Sequence of chain B:
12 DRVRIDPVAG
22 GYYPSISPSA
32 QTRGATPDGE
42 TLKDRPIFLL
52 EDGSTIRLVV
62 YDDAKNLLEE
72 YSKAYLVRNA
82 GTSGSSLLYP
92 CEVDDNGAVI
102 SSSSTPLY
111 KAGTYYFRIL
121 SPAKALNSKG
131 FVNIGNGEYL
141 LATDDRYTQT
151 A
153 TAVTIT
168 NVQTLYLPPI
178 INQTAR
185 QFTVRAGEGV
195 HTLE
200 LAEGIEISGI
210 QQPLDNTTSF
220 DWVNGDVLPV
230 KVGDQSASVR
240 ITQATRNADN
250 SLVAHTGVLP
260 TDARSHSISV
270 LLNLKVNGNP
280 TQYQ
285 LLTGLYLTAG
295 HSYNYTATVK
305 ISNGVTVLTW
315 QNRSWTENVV

Sequence of chain A:
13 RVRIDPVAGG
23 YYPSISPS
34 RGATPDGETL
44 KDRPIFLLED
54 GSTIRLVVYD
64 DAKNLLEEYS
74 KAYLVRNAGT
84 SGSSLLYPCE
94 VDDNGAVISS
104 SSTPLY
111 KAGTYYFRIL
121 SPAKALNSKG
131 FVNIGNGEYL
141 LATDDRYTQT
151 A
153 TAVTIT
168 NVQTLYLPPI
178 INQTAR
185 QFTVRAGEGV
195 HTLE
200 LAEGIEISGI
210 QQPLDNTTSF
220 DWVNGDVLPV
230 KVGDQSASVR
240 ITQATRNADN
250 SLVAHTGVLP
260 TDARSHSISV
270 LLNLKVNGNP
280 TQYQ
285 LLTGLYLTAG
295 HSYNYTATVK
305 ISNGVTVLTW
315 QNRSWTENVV

The following describes two proteins that form a bound complex.

Contacts between the two chains:
Residue P279 in chain B is in contact with residue V324 in chain A (closest heavy-atom distance 3.2 Å).
Residue T320 in chain B interacts with residue Y282 in chain A (closest heavy-atom distance 3.8 Å).
Residue Y282 in chain B contacts residue E321 in chain A (closest heavy-atom distance 3.8 Å).
Residue W319 in chain B is in contact with residue K304 in chain A (closest heavy-atom distance 3.6 Å).
Residue V311 in chain B is in contact with residue E321 in chain A (closest heavy-atom distance 3.5 Å).
Residue W314 in chain B contacts residue W319 in chain A (closest heavy-atom distance 3.9 Å).
Residue N322 in chain B contacts residue Y282 in chain A (closest heavy-atom distance 3.8 Å).
Residue T320 in chain B is in contact with residue Q283 in chain A (closest heavy-atom distance 3.5 Å).
Residue L285 in chain B is in contact with residue T287 in chain A (closest heavy-atom distance 3.1 Å).
Residue N316 in chain B interacts with residue Q315 in chain A (closest heavy-atom distance 3.6 Å).
Residue V323 in chain B interacts with residue Q281 in chain A (closest heavy-atom distance 2.9 Å).
Residue Q283 in chain B contacts residue T320 in chain A (closest heavy-atom distance 3.2 Å).
Residue R317 in chain B is in contact with residue W314 in chain A (closest heavy-atom distance 3.4 Å).
Residue Q315 in chain B contacts residue Q315 in chain A (closest heavy-atom distance 3.8 Å).
Residue T280 in chain B interacts with residue N322 in chain A (closest heavy-atom distance 3.3 Å).
Residue T313 in chain B is in contact with residue S318 in chain A (closest heavy-atom distance 3.4 Å).
Residue R317 in chain B contacts residue T313 in chain A (closest heavy-atom distance 3.0 Å).
Residue Q315 in chain B is in contact with residue N316 in chain A (closest heavy-atom distance 3.0 Å).
Residue V324 in chain B is in contact with residue Q281 in chain A (closest heavy-atom distance 3.4 Å).
Residue Q32 in chain B is in contact with residue N307 in chain A (closest heavy-atom distance 3.5 Å).
Residue E321 in chain B is in contact with residue Y282 in chain A (closest heavy-atom distance 3.8 Å).
Residue W314 in chain B interacts with residue R317 in chain A (closest heavy-atom distance 3.4 Å).
Residue T310 in chain B is in contact with residue N322 in chain A (closest heavy-atom distance 3.3 Å).
Residue A31 in chain B is in contact with residue S306 in chain A (closest heavy-atom distance 3.3 Å).
Residue Q281 in chain B is in contact with residue V324 in chain A (closest heavy-atom distance 3.7 Å).
Residue Q281 in chain B is in contact with residue N322 in chain A (closest heavy-atom distance 3.0 Å).
Residue A31 in chain B is in contact with residue V309 in chain A (closest heavy-atom distance 3.4 Å).
Residue A31 in chain B is in contact with residue V311 in chain A (closest heavy-atom distance 3.3 Å).
Residue L312 in chain B is in contact with residue W319 in chain A (closest heavy-atom distance 3.2 Å).
Residue Q32 in chain B interacts with residue V309 in chain A (closest heavy-atom distance 3.9 Å).
Residue W314 in chain B is in contact with residue N316 in chain A (closest heavy-atom distance 3.7 Å).
Residue T313 in chain B contacts residue W319 in chain A (closest heavy-atom distance 3.8 Å).
Residue V309 in chain B interacts with residue E321 in chain A (closest heavy-atom distance 3.9 Å).
Residue W314 in chain B interacts with residue T320 in chain A (closest heavy-atom distance 3.7 Å).
Residue R317 in chain B contacts residue Q315 in chain A (closest heavy-atom distance 3.7 Å).
Residue Q281 in chain B contacts residue E321 in chain A (closest heavy-atom distance 3.9 Å).
Residue Y282 in chain B contacts residue N322 in chain A (closest heavy-atom distance 3.6 Å).
Residue T280 in chain B interacts with residue V324 in chain A (closest heavy-atom distance 3.9 Å).
Residue V324 in chain B contacts residue P279 in chain A (closest heavy-atom distance 3.5 Å).
Residue T320 in chain B interacts with residue V311 in chain A (closest heavy-atom distance 3.6 Å).
Residue W319 in chain B contacts residue L312 in chain A (closest heavy-atom distance 3.4 Å).
Residue L312 in chain B interacts with residue T320 in chain A (closest heavy-atom distance 2.8 Å).
Residue Q281 in chain B interacts with residue V323 in chain A (closest heavy-atom distance 3.1 Å).
Residue T287 in chain B interacts with residue S266 in chain A (closest heavy-atom distance 2.9 Å).
Residue S318 in chain B is in contact with residue N316 in chain A (closest heavy-atom distance 3.0 Å).
Residue T320 in chain B is in contact with residue L312 in chain A (closest heavy-atom distance 2.8 Å).
Residue N322 in chain B interacts with residue T280 in chain A (closest heavy-atom distance 3.3 Å).
Residue T33 in chain B is in contact with residue N307 in chain A (closest heavy-atom distance 3.3 Å).
Residue E321 in chain B is in contact with residue V311 in chain A (closest heavy-atom distance 3.8 Å).
Residue S318 in chain B interacts with residue T313 in chain A (closest heavy-atom distance 3.0 Å).
Residue T320 in chain B is in contact with residue W314 in chain A (closest heavy-atom distance 3.7 Å).
Residue N322 in chain B contacts residue T310 in chain A (closest heavy-atom distance 3.6 Å).
Residue S318 in chain B is in contact with residue W314 in chain A (closest heavy-atom distance 2.8 Å).
Residue W319 in chain B contacts residue T313 in chain A (closest heavy-atom distance 3.5 Å).
Residue V311 in chain B is in contact with residue T320 in chain A (closest heavy-atom distance 3.5 Å).
Residue A31 in chain B contacts residue N307 in chain A (closest heavy-atom distance 3.4 Å).
Residue N316 in chain B interacts with residue N316 in chain A (closest heavy-atom distance 2.9 Å).
Residue V324 in chain B interacts with residue T280 in chain A (closest heavy-atom distance 3.7 Å).
Residue W314 in chain B is in contact with residue S318 in chain A (closest heavy-atom distance 2.9 Å).
Residue N322 in chain B is in contact with residue Q281 in chain A (closest heavy-atom distance 2.9 Å).